Sequence of the second protein:
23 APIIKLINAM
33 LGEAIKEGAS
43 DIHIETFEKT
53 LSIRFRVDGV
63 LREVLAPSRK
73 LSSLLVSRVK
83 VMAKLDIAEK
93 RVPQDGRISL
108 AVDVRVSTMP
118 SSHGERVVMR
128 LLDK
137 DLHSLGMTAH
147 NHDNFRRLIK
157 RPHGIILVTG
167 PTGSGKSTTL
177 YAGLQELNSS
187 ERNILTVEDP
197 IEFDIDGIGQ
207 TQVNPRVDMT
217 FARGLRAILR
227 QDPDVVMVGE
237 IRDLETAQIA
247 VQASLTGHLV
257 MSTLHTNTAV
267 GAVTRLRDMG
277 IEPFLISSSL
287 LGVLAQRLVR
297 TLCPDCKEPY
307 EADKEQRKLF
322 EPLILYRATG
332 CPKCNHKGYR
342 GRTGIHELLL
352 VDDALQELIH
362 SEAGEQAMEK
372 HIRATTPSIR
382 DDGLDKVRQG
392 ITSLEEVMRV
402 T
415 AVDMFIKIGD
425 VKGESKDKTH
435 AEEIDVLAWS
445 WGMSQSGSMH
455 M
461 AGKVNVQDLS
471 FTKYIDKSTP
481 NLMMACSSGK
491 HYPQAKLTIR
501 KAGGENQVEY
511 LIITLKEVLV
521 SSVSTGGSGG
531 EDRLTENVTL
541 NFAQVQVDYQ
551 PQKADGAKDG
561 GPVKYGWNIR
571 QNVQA

Sequence of the first protein:
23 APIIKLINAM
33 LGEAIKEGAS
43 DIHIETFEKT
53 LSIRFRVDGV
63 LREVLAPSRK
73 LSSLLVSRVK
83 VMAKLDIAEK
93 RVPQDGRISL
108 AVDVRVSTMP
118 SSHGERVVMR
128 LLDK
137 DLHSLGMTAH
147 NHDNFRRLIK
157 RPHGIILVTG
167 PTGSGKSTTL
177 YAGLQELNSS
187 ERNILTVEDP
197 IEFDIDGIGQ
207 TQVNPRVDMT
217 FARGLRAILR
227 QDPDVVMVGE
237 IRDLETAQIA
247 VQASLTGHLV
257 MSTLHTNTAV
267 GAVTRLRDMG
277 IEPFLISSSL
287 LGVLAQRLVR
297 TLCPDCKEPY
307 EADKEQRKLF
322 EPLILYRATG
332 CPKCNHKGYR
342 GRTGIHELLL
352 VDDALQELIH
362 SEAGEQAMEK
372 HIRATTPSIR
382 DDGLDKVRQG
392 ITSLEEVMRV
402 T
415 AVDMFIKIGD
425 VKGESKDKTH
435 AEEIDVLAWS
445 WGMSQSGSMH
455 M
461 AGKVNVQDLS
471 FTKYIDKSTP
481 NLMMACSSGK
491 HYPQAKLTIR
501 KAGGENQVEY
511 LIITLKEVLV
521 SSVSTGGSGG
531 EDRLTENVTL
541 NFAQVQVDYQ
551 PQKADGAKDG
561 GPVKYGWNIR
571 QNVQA

The following describes two proteins that form a bound complex.

Residue-level contacts at the interface:
Residue S119 in the first protein is in contact with residue Q206 in the second protein (closest heavy-atom distance 3.2 Å).
Residue H45 in the first protein contacts residue Q227 in the second protein (closest heavy-atom distance 3.4 Å).
Residue V94 in the first protein contacts residue R219 in the second protein (closest heavy-atom distance 3.5 Å).
Residue A415 in the first protein contacts residue G529 in the second protein (closest heavy-atom distance 3.2 Å).
Residue R58 in the first protein interacts with residue D230 in the second protein (closest heavy-atom distance 3.4 Å).
Residue W443 in the first protein is in contact with residue T525 in the second protein (closest heavy-atom distance 3.2 Å).
Residue D274 in the first protein interacts with residue H361 in the second protein (closest heavy-atom distance 3.6 Å).
Residue D43 in the first protein is in contact with residue D228 in the second protein (closest heavy-atom distance 3.4 Å).
Residue R56 in the first protein contacts residue R188 in the second protein (closest heavy-atom distance 3.5 Å).
Residue Y549 in the first protein contacts residue I475 in the second protein (closest heavy-atom distance 3.2 Å).
Residue Y565 in the first protein interacts with residue S487 in the second protein (closest heavy-atom distance 2.8 Å).
Residue M453 in the first protein contacts residue F542 in the second protein (closest heavy-atom distance 3.4 Å).
Residue R58 in the first protein interacts with residue D228 in the second protein (closest heavy-atom distance 2.2 Å).
Residue T168 in the first protein is in contact with residue G253 in the second protein (closest heavy-atom distance 3.0 Å).
Residue S114 in the first protein is in contact with residue Q227 in the second protein (closest heavy-atom distance 2.6 Å).
Residue K564 in the first protein interacts with residue M484 in the second protein (closest heavy-atom distance 3.1 Å).
Residue H454 in the first protein contacts residue N465 in the second protein (closest heavy-atom distance 3.4 Å).
Residue S118 in the first protein is in contact with residue Q206 in the second protein (closest heavy-atom distance 3.0 Å).
Residue V547 in the first protein interacts with residue M483 in the second protein (closest heavy-atom distance 3.6 Å).
Residue W443 in the first protein is in contact with residue G526 in the second protein (closest heavy-atom distance 3.5 Å).
Residue T168 in the first protein contacts residue L251 in the second protein (closest heavy-atom distance 2.3 Å).
Residue A415 in the first protein interacts with residue E531 in the second protein (closest heavy-atom distance 3.2 Å).
Residue Y565 in the first protein interacts with residue M483 in the second protein (closest heavy-atom distance 3.0 Å).
Residue M447 in the first protein is in contact with residue C486 in the second protein (closest heavy-atom distance 3.5 Å).
Residue R123 in the first protein contacts residue N189 in the second protein (closest heavy-atom distance 3.4 Å).
Residue V125 in the first protein is in contact with residue Q227 in the second protein (closest heavy-atom distance 2.7 Å).
Residue H120 in the first protein is in contact with residue D200 in the second protein (closest heavy-atom distance 3.4 Å).
Residue D559 in the first protein contacts residue K477 in the second protein (closest heavy-atom distance 3.2 Å).
Residue L63 in the first protein interacts with residue N189 in the second protein (closest heavy-atom distance 3.2 Å).
Residue G566 in the first protein is in contact with residue S487 in the second protein (closest heavy-atom distance 2.9 Å).
Residue D97 in the first protein interacts with residue R226 in the second protein (closest heavy-atom distance 3.1 Å).
Residue W445 in the first protein contacts residue S524 in the second protein (closest heavy-atom distance 3.6 Å).
Residue R123 in the first protein is in contact with residue L191 in the second protein (closest heavy-atom distance 3.5 Å).
Residue L63 in the first protein is in contact with residue R188 in the second protein (closest heavy-atom distance 3.3 Å).
Residue M455 in the first protein contacts residue R570 in the second protein (closest heavy-atom distance 3.3 Å).
Residue W567 in the first protein contacts residue S487 in the second protein (closest heavy-atom distance 2.9 Å).
Residue M447 in the first protein interacts with residue S522 in the second protein (closest heavy-atom distance 3.2 Å).
Residue R56 in the first protein contacts residue S186 in the second protein (closest heavy-atom distance 3.5 Å).
Residue M418 in the first protein interacts with residue G527 in the second protein (closest heavy-atom distance 3.6 Å).
Residue M453 in the first protein is in contact with residue I569 in the second protein (closest heavy-atom distance 2.9 Å).
Residue H454 in the first protein is in contact with residue I569 in the second protein (closest heavy-atom distance 3.3 Å).
Residue H454 in the first protein is in contact with residue V466 in the second protein (closest heavy-atom distance 2.8 Å).
Residue P95 in the first protein is in contact with residue M215 in the second protein (closest heavy-atom distance 3.6 Å).
Residue R271 in the first protein is in contact with residue F280 in the second protein (closest heavy-atom distance 3.1 Å).
Residue M116 in the first protein contacts residue T207 in the second protein (closest heavy-atom distance 3.0 Å).
Residue Q574 in the first protein is in contact with residue S488 in the second protein (closest heavy-atom distance 3.4 Å).
Residue Q552 in the first protein interacts with residue E428 in the second protein (closest heavy-atom distance 3.1 Å).
Residue M453 in the first protein interacts with residue N541 in the second protein (closest heavy-atom distance 3.2 Å).
Residue V563 in the first protein is in contact with residue P480 in the second protein (closest heavy-atom distance 3.2 Å).
Residue R123 in the first protein interacts with residue Q227 in the second protein (closest heavy-atom distance 3.4 Å).
Residue M453 in the first protein contacts residue R570 in the second protein (closest heavy-atom distance 3.1 Å).
Residue Y549 in the first protein is in contact with residue P480 in the second protein (closest heavy-atom distance 3.4 Å).
Residue R93 in the first protein interacts with residue V213 in the second protein (closest heavy-atom distance 3.1 Å).
Residue R238 in the first protein contacts residue Q248 in the second protein (closest heavy-atom distance 2.8 Å).
Residue R127 in the first protein contacts residue R226 in the second protein (closest heavy-atom distance 3.5 Å).
Residue Y549 in the first protein interacts with residue D476 in the second protein (closest heavy-atom distance 3.1 Å).
Residue T168 in the first protein contacts residue T252 in the second protein (closest heavy-atom distance 3.0 Å).
Residue P117 in the first protein interacts with residue T207 in the second protein (closest heavy-atom distance 2.9 Å).
Residue M455 in the first protein interacts with residue K463 in the second protein (closest heavy-atom distance 3.4 Å).
Residue Y510 in the first protein contacts residue L534 in the second protein (closest heavy-atom distance 3.0 Å).